Interface contacts:
Residue V152 in chain B contacts residue E6 in chain A (closest heavy-atom distance 4.9 Å).
Residue S97 in chain B interacts with residue E5 in chain A (closest heavy-atom distance 4.8 Å).
Residue Y7 in chain B is in contact with residue A1 in chain A (closest heavy-atom distance 3.1 Å).
Residue Y116 in chain B is in contact with residue I9 in chain A (closest heavy-atom distance 4.4 Å).
Residue V152 in chain B contacts residue E7 in chain A (closest heavy-atom distance 3.7 Å).
Residue D69 in chain B interacts with residue E5 in chain A (closest heavy-atom distance 4.8 Å).
Residue N80 in chain B interacts with residue D8 in chain A (closest heavy-atom distance 4.2 Å).
Residue W147 in chain B is in contact with residue E5 in chain A (closest heavy-atom distance 4.9 Å).
Residue Y99 in chain B contacts residue A2 in chain A (closest heavy-atom distance 3.4 Å).
Residue T73 in chain B interacts with residue E6 in chain A (closest heavy-atom distance 3.6 Å).
Residue T73 in chain B interacts with residue D8 in chain A (closest heavy-atom distance 3.7 Å).
Residue Y84 in chain B is in contact with residue I9 in chain A (closest heavy-atom distance 3.2 Å).
Residue G77 in chain B interacts with residue I9 in chain A (closest heavy-atom distance 4.3 Å).
Residue Y59 in chain B is in contact with residue A1 in chain A (closest heavy-atom distance 4.2 Å).
Residue Y74 in chain B interacts with residue E5 in chain A (closest heavy-atom distance 2.8 Å).
Residue K66 in chain B is in contact with residue A1 in chain A (closest heavy-atom distance 4.0 Å).
Residue R156 in chain B contacts residue A3 in chain A (closest heavy-atom distance 4.8 Å).
Residue Y99 in chain B contacts residue A3 in chain A (closest heavy-atom distance 3.0 Å).
Residue L163 in chain B interacts with residue A2 in chain A (closest heavy-atom distance 4.4 Å).
Residue E63 in chain B interacts with residue A2 in chain A (closest heavy-atom distance 2.8 Å).
Residue R114 in chain B is in contact with residue E5 in chain A (closest heavy-atom distance 2.8 Å).
Residue T143 in chain B is in contact with residue D8 in chain A (closest heavy-atom distance 4.6 Å).
Residue E63 in chain B interacts with residue A1 in chain A (closest heavy-atom distance 3.3 Å).
Residue Y9 in chain B is in contact with residue E5 in chain A (closest heavy-atom distance 4.1 Å).
Residue A150 in chain B is in contact with residue E7 in chain A (closest heavy-atom distance 3.9 Å).
Residue Q67 in chain B is in contact with residue A2 in chain A (closest heavy-atom distance 3.3 Å).
Residue Y95 in chain B is in contact with residue I9 in chain A (closest heavy-atom distance 3.0 Å).
Residue R114 in chain B interacts with residue A3 in chain A (closest heavy-atom distance 3.9 Å).
Residue T70 in chain B interacts with residue E5 in chain A (closest heavy-atom distance 3.7 Å).
Residue R156 in chain B is in contact with residue E6 in chain A (closest heavy-atom distance 3.2 Å).
Residue I142 in chain B contacts residue I9 in chain A (closest heavy-atom distance 4.9 Å).
Residue Y7 in chain B contacts residue A2 in chain A (closest heavy-atom distance 3.4 Å).
Residue R156 in chain B is in contact with residue I4 in chain A (closest heavy-atom distance 3.2 Å).
Residue Y123 in chain B contacts residue I9 in chain A (closest heavy-atom distance 3.7 Å).
Residue R156 in chain B interacts with residue E5 in chain A (closest heavy-atom distance 3.9 Å).
Residue Y171 in chain B is in contact with residue A1 in chain A (closest heavy-atom distance 2.6 Å).
Residue K66 in chain B contacts residue A3 in chain A (closest heavy-atom distance 4.0 Å).
Residue Y9 in chain B contacts residue A2 in chain A (closest heavy-atom distance 3.8 Å).
Residue W147 in chain B contacts residue E7 in chain A (closest heavy-atom distance 4.0 Å).
Residue W147 in chain B contacts residue I9 in chain A (closest heavy-atom distance 3.7 Å).
Residue Y159 in chain B interacts with residue A2 in chain A (closest heavy-atom distance 3.6 Å).
Residue Y116 in chain B contacts residue E5 in chain A (closest heavy-atom distance 2.5 Å).
Residue Y159 in chain B contacts residue A3 in chain A (closest heavy-atom distance 3.5 Å).
Residue W147 in chain B interacts with residue D8 in chain A (closest heavy-atom distance 2.9 Å).
Residue Y159 in chain B contacts residue A1 in chain A (closest heavy-atom distance 2.6 Å).
Residue L163 in chain B interacts with residue A1 in chain A (closest heavy-atom distance 4.3 Å).
Residue K146 in chain B is in contact with residue D8 in chain A (closest heavy-atom distance 4.6 Å).
Residue K66 in chain B contacts residue A2 in chain A (closest heavy-atom distance 2.8 Å).
Residue Y95 in chain B is in contact with residue E5 in chain A (closest heavy-atom distance 4.8 Å).
Residue T73 in chain B interacts with residue E5 in chain A (closest heavy-atom distance 3.5 Å).
Residue K66 in chain B is in contact with residue I4 in chain A (closest heavy-atom distance 3.7 Å).
Residue K146 in chain B contacts residue I9 in chain A (closest heavy-atom distance 4.2 Å).
Residue V76 in chain B interacts with residue D8 in chain A (closest heavy-atom distance 3.9 Å).
Residue Y9 in chain B interacts with residue A3 in chain A (closest heavy-atom distance 4.4 Å).
Residue L81 in chain B contacts residue I9 in chain A (closest heavy-atom distance 3.6 Å).
Residue T73 in chain B is in contact with residue E7 in chain A (closest heavy-atom distance 3.8 Å).
Residue L5 in chain B interacts with residue A1 in chain A (closest heavy-atom distance 4.0 Å).
Residue T143 in chain B is in contact with residue I9 in chain A (closest heavy-atom distance 2.8 Å).
Residue N80 in chain B interacts with residue I9 in chain A (closest heavy-atom distance 3.0 Å).
Residue S167 in chain B is in contact with residue A1 in chain A (closest heavy-atom distance 3.2 Å).

Sequence of chain A:
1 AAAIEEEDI

This data describes a binding interaction between two proteins.

Sequence of chain B:
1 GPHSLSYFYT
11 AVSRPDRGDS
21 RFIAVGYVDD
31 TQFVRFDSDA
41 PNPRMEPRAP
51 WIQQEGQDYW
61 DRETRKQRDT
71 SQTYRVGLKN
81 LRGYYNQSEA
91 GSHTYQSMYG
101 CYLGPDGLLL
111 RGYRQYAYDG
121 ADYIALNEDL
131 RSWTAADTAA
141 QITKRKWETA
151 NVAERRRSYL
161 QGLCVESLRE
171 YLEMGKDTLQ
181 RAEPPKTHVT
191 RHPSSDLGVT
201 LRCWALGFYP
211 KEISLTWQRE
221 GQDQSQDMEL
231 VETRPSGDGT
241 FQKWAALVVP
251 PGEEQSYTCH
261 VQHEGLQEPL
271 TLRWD